Interface contacts:
Residue F19 in chain B is in contact with residue S25 in chain A (closest heavy-atom distance 3.3 Å).
Residue L12 in chain B contacts residue T11 in chain A (closest heavy-atom distance 4.3 Å).
Residue L20 in chain B is in contact with residue L21 in chain A (closest heavy-atom distance 3.5 Å).
Residue T15 in chain B is in contact with residue I38 in chain A (closest heavy-atom distance 3.5 Å).
Residue I87 in chain B is in contact with residue V17 in chain A (closest heavy-atom distance 3.9 Å).
Residue L82 in chain B interacts with residue L21 in chain A (closest heavy-atom distance 4.3 Å).
Residue F103 in chain B contacts residue N20 in chain A (closest heavy-atom distance 3.4 Å).
Residue K9 in chain B is in contact with residue I10 in chain A (closest heavy-atom distance 3.8 Å).
Residue L16 in chain B contacts residue I14 in chain A (closest heavy-atom distance 4.2 Å).
Residue L100 in chain B is in contact with residue V13 in chain A (closest heavy-atom distance 3.7 Å).
Residue L16 in chain B is in contact with residue F18 in chain A (closest heavy-atom distance 3.6 Å).
Residue L81 in chain B is in contact with residue L21 in chain A (closest heavy-atom distance 4.3 Å).
Residue Y8 in chain B is in contact with residue K44 in chain A (closest heavy-atom distance 4.3 Å).
Residue F19 in chain B is in contact with residue L21 in chain A (closest heavy-atom distance 4.1 Å).
Residue F60 in chain B contacts residue K9 in chain A (closest heavy-atom distance 3.5 Å).
Residue L12 in chain B is in contact with residue F18 in chain A (closest heavy-atom distance 4.1 Å).
Residue F19 in chain B is in contact with residue F18 in chain A (closest heavy-atom distance 3.7 Å).
Residue L16 in chain B contacts residue L21 in chain A (closest heavy-atom distance 4.0 Å).
Residue F24 in chain B contacts residue S25 in chain A (closest heavy-atom distance 3.6 Å).
Residue F60 in chain B interacts with residue I10 in chain A (closest heavy-atom distance 3.6 Å).
Residue Y8 in chain B contacts residue Q15 in chain A (closest heavy-atom distance 2.9 Å).
Residue F19 in chain B is in contact with residue I22 in chain A (closest heavy-atom distance 3.9 Å).
Residue F103 in chain B interacts with residue T12 in chain A (closest heavy-atom distance 4.0 Å).
Residue K9 in chain B is in contact with residue E7 in chain A (closest heavy-atom distance 4.2 Å).
Residue L52 in chain B interacts with residue L21 in chain A (closest heavy-atom distance 3.9 Å).
Residue K11 in chain B contacts residue Q41 in chain A (closest heavy-atom distance 3.1 Å).
Residue I5 in chain B contacts residue T11 in chain A (closest heavy-atom distance 4.0 Å).
Residue K9 in chain B is in contact with residue T11 in chain A (closest heavy-atom distance 3.7 Å).
Residue F19 in chain B interacts with residue L35 in chain A (closest heavy-atom distance 3.8 Å).
Residue Y8 in chain B is in contact with residue L42 in chain A (closest heavy-atom distance 3.7 Å).
Residue F60 in chain B contacts residue V13 in chain A (closest heavy-atom distance 3.8 Å).
Residue N85 in chain B contacts residue G24 in chain A (closest heavy-atom distance 3.6 Å).
Residue K9 in chain B contacts residue I14 in chain A (closest heavy-atom distance 4.3 Å).
Residue H104 in chain B is in contact with residue K9 in chain A (closest heavy-atom distance 3.7 Å).
Residue M2 in chain B interacts with residue L4 in chain A (closest heavy-atom distance 3.7 Å).
Residue K1 in chain B interacts with residue M48 in chain A (closest heavy-atom distance 4.4 Å).
Residue K6 in chain B is in contact with residue E7 in chain A (closest heavy-atom distance 3.4 Å).
Residue H23 in chain B interacts with residue V27 in chain A (closest heavy-atom distance 3.4 Å).
Residue F24 in chain B is in contact with residue L21 in chain A (closest heavy-atom distance 4.2 Å).
Residue I5 in chain B contacts residue V46 in chain A (closest heavy-atom distance 3.2 Å).
Residue L12 in chain B is in contact with residue I14 in chain A (closest heavy-atom distance 3.7 Å).
Residue F103 in chain B interacts with residue V13 in chain A (closest heavy-atom distance 4.2 Å).
Residue T15 in chain B contacts residue F18 in chain A (closest heavy-atom distance 3.5 Å).
Residue I56 in chain B is in contact with residue I14 in chain A (closest heavy-atom distance 4.3 Å).
Residue L13 in chain B is in contact with residue I14 in chain A (closest heavy-atom distance 3.6 Å).
Residue L52 in chain B contacts residue V17 in chain A (closest heavy-atom distance 4.1 Å).
Residue I87 in chain B contacts residue N20 in chain A (closest heavy-atom distance 3.7 Å).
Residue F103 in chain B contacts residue V17 in chain A (closest heavy-atom distance 3.9 Å).
Residue Y8 in chain B contacts residue Q41 in chain A (closest heavy-atom distance 2.7 Å).
Residue Y8 in chain B interacts with residue T11 in chain A (closest heavy-atom distance 3.6 Å).
Residue K1 in chain B interacts with residue D47 in chain A (closest heavy-atom distance 2.9 Å).
Residue N85 in chain B contacts residue N20 in chain A (closest heavy-atom distance 3.5 Å).
Residue H23 in chain B is in contact with residue L35 in chain A (closest heavy-atom distance 4.3 Å).
Residue L12 in chain B is in contact with residue L42 in chain A (closest heavy-atom distance 3.7 Å).
Residue L12 in chain B interacts with residue Q15 in chain A (closest heavy-atom distance 3.6 Å).
Residue H104 in chain B interacts with residue V13 in chain A (closest heavy-atom distance 3.5 Å).
Residue I87 in chain B contacts residue L21 in chain A (closest heavy-atom distance 3.6 Å).
Residue H104 in chain B contacts residue T12 in chain A (closest heavy-atom distance 4.2 Å).
Residue M2 in chain B contacts residue N3 in chain A (closest heavy-atom distance 3.3 Å).
Residue F103 in chain B is in contact with residue H16 in chain A (closest heavy-atom distance 3.3 Å).

The following describes two proteins that form a bound complex.

Sequence of chain A:
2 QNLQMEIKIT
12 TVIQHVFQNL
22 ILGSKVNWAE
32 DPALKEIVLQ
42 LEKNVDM

Sequence of chain B:
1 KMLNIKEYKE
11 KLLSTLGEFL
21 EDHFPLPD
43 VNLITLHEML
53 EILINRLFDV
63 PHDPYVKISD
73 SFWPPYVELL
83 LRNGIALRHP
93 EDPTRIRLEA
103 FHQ